This data describes a binding interaction between two proteins.

Sequence of chain A:
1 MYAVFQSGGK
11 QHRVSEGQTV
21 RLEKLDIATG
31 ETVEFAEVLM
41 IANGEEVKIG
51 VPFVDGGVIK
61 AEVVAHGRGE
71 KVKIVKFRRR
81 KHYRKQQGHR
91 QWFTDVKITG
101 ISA

Contacts between the two chains:
Residue G24 in chain B interacts with residue R84 in chain A (closest heavy-atom distance 4.0 Å).

Sequence of chain B:
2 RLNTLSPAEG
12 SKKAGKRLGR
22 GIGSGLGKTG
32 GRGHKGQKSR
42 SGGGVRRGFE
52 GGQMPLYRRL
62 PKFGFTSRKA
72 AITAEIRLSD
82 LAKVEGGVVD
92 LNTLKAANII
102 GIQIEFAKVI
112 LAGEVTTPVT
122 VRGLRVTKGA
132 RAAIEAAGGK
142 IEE